Sequence of chain B:
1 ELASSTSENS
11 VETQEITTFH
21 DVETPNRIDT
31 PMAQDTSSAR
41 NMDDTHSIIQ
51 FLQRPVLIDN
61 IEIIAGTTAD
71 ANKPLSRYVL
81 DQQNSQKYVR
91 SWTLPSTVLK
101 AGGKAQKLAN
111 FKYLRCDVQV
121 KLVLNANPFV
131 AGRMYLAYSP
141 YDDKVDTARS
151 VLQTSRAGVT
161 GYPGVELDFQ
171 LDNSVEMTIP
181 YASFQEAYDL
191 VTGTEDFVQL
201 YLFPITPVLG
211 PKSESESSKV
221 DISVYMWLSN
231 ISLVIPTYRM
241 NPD

Contacts between the two chains:
Residue Y181 in chain A is in contact with residue R40 in chain B (closest heavy-atom distance 3.2 Å).
Residue T178 in chain A interacts with residue M32 in chain B (closest heavy-atom distance 2.8 Å).
Residue M177 in chain A contacts residue T30 in chain B (closest heavy-atom distance 3.0 Å).
Residue N41 in chain A interacts with residue R115 in chain B (closest heavy-atom distance 2.5 Å).
Residue I49 in chain A contacts residue I49 in chain B (closest heavy-atom distance 2.6 Å).
Residue S5 in chain A contacts residue Y135 in chain B (closest heavy-atom distance 3.0 Å).
Residue T45 in chain A interacts with residue V234 in chain B (closest heavy-atom distance 2.9 Å).
Residue M42 in chain A contacts residue R115 in chain B (closest heavy-atom distance 2.7 Å).
Residue R40 in chain A contacts residue S183 in chain B (closest heavy-atom distance 2.8 Å).
Residue V234 in chain A is in contact with residue T45 in chain B (closest heavy-atom distance 2.9 Å).
Residue R40 in chain A contacts residue R115 in chain B (closest heavy-atom distance 3.0 Å).
Residue K107 in chain A contacts residue A109 in chain B (closest heavy-atom distance 2.6 Å).
Residue K107 in chain A is in contact with residue K107 in chain B (closest heavy-atom distance 2.8 Å).
Residue E186 in chain A is in contact with residue N41 in chain B (closest heavy-atom distance 2.8 Å).
Residue T30 in chain A interacts with residue M177 in chain B (closest heavy-atom distance 3.0 Å).
Residue S232 in chain A interacts with residue M42 in chain B (closest heavy-atom distance 3.2 Å).
Residue E23 in chain A contacts residue K121 in chain B (closest heavy-atom distance 2.9 Å).
Residue R115 in chain A contacts residue N41 in chain B (closest heavy-atom distance 2.5 Å).
Residue Q14 in chain A interacts with residue K121 in chain B (closest heavy-atom distance 3.0 Å).
Residue K121 in chain A interacts with residue E23 in chain B (closest heavy-atom distance 2.9 Å).
Residue M42 in chain A is in contact with residue S232 in chain B (closest heavy-atom distance 3.2 Å).
Residue F19 in chain A interacts with residue Q53 in chain B (closest heavy-atom distance 3.0 Å).
Residue R115 in chain A contacts residue R40 in chain B (closest heavy-atom distance 3.0 Å).
Residue S5 in chain A contacts residue G164 in chain B (closest heavy-atom distance 3.0 Å).
Residue E166 in chain A interacts with residue T6 in chain B (closest heavy-atom distance 3.2 Å).
Residue Y135 in chain A contacts residue S5 in chain B (closest heavy-atom distance 3.0 Å).
Residue F19 in chain A contacts residue Q50 in chain B (closest heavy-atom distance 2.8 Å).
Residue Q53 in chain A is in contact with residue T18 in chain B (closest heavy-atom distance 3.1 Å).
Residue Y135 in chain A contacts residue S4 in chain B (closest heavy-atom distance 2.9 Å).
Residue S4 in chain A contacts residue Y135 in chain B (closest heavy-atom distance 2.9 Å).
Residue R115 in chain A is in contact with residue M42 in chain B (closest heavy-atom distance 2.7 Å).
Residue S174 in chain A contacts residue P25 in chain B (closest heavy-atom distance 2.9 Å).
Residue Q50 in chain A interacts with residue F19 in chain B (closest heavy-atom distance 2.8 Å).
Residue A109 in chain A is in contact with residue K107 in chain B (closest heavy-atom distance 2.6 Å).
Residue V175 in chain A contacts residue D29 in chain B (closest heavy-atom distance 3.1 Å).
Residue L171 in chain A is in contact with residue E8 in chain B (closest heavy-atom distance 2.8 Å).
Residue T30 in chain A interacts with residue E176 in chain B (closest heavy-atom distance 2.9 Å).
Residue Q106 in chain A interacts with residue Q106 in chain B (closest heavy-atom distance 3.0 Å).
Residue L233 in chain A is in contact with residue H46 in chain B (closest heavy-atom distance 2.9 Å).
Residue T18 in chain A contacts residue Q53 in chain B (closest heavy-atom distance 3.1 Å).
Residue P25 in chain A contacts residue S174 in chain B (closest heavy-atom distance 2.9 Å).
Residue T6 in chain A is in contact with residue E166 in chain B (closest heavy-atom distance 3.2 Å).
Residue H46 in chain A contacts residue L233 in chain B (closest heavy-atom distance 2.9 Å).
Residue R133 in chain A interacts with residue E8 in chain B (closest heavy-atom distance 2.2 Å).
Residue M32 in chain A contacts residue T178 in chain B (closest heavy-atom distance 2.8 Å).
Residue E8 in chain A contacts residue R133 in chain B (closest heavy-atom distance 2.2 Å).
Residue D21 in chain A is in contact with residue P55 in chain B (closest heavy-atom distance 3.1 Å).
Residue E176 in chain A interacts with residue T30 in chain B (closest heavy-atom distance 2.9 Å).
Residue S174 in chain A interacts with residue I28 in chain B (closest heavy-atom distance 3.0 Å).
Residue E8 in chain A interacts with residue L171 in chain B (closest heavy-atom distance 2.8 Å).
Residue Q53 in chain A interacts with residue F19 in chain B (closest heavy-atom distance 3.0 Å).
Residue R40 in chain A contacts residue Y181 in chain B (closest heavy-atom distance 3.2 Å).
Residue K121 in chain A contacts residue Q14 in chain B (closest heavy-atom distance 3.0 Å).
Residue I28 in chain A is in contact with residue S174 in chain B (closest heavy-atom distance 3.0 Å).
Residue I48 in chain A interacts with residue I48 in chain B (closest heavy-atom distance 3.0 Å).
Residue G164 in chain A is in contact with residue S5 in chain B (closest heavy-atom distance 3.0 Å).
Residue D29 in chain A interacts with residue V175 in chain B (closest heavy-atom distance 3.1 Å).
Residue N41 in chain A contacts residue E186 in chain B (closest heavy-atom distance 2.8 Å).
Residue P55 in chain A interacts with residue D21 in chain B (closest heavy-atom distance 3.1 Å).
Residue S183 in chain A interacts with residue R40 in chain B (closest heavy-atom distance 2.8 Å).

Sequence of chain A:
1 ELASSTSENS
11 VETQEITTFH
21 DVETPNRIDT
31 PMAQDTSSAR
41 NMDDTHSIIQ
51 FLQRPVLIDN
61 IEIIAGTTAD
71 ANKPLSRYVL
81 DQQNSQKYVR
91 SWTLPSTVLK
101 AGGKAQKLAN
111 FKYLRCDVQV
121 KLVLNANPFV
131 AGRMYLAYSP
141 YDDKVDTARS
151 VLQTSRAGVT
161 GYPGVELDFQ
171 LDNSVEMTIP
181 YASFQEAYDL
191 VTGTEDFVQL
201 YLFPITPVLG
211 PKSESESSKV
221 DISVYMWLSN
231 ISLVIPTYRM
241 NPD

The following describes two proteins that form a bound complex.